Sequence of chain A:
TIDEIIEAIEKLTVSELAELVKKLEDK

Residue-level contacts at the interface:
Residue L167 in chain B is in contact with residue L25 in chain A (closest heavy-atom distance 4.8 Å).
Residue L167 in chain B interacts with residue I10 in chain A (closest heavy-atom distance 4.3 Å).
Residue N166 in chain B interacts with residue V22 in chain A (closest heavy-atom distance 3.8 Å).
Residue I163 in chain B interacts with residue L18 in chain A (closest heavy-atom distance 4.2 Å).
Residue V170 in chain B is in contact with residue V22 in chain A (closest heavy-atom distance 4.2 Å).
Residue L164 in chain B contacts residue L18 in chain A (closest heavy-atom distance 3.9 Å).
Residue V170 in chain B interacts with residue L25 in chain A (closest heavy-atom distance 3.5 Å).
Residue I163 in chain B interacts with residue V15 in chain A (closest heavy-atom distance 3.8 Å).
Residue L167 in chain B contacts residue V22 in chain A (closest heavy-atom distance 3.6 Å).
Residue V170 in chain B contacts residue E26 in chain A (closest heavy-atom distance 4.0 Å).
Residue L167 in chain B contacts residue L18 in chain A (closest heavy-atom distance 3.5 Å).
Residue L171 in chain B contacts residue L25 in chain A (closest heavy-atom distance 4.2 Å).
Residue N166 in chain B interacts with residue E26 in chain A (closest heavy-atom distance 4.9 Å).
Residue I174 in chain B interacts with residue L25 in chain A (closest heavy-atom distance 3.9 Å).

Sequence of chain B:
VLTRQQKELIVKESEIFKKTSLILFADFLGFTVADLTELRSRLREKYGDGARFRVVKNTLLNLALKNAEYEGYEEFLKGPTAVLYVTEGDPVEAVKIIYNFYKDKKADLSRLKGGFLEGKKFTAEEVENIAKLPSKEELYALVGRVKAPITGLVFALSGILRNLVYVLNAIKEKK

The following describes two proteins that form a bound complex.